Sequence of protein 1:
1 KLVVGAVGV

Sequence of protein 2:
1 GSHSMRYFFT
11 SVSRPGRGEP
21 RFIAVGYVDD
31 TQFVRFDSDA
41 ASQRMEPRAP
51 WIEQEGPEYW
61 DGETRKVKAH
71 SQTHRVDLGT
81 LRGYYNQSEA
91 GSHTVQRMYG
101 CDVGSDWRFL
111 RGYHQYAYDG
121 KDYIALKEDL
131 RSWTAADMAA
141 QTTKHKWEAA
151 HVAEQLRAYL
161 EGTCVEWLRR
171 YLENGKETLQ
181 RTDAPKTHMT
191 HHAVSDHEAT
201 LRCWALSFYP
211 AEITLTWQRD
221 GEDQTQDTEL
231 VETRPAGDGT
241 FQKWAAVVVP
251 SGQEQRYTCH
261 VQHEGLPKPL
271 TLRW

Residue-level contacts at the interface:
Residue F33 in protein 2 interacts with residue K1 in protein 1 (closest heavy-atom distance 4.8 Å).
Residue Y99 in protein 2 contacts residue L2 in protein 1 (closest heavy-atom distance 3.3 Å).
Residue T73 in protein 2 interacts with residue G8 in protein 1 (closest heavy-atom distance 3.8 Å).
Residue R97 in protein 2 interacts with residue A6 in protein 1 (closest heavy-atom distance 4.0 Å).
Residue K66 in protein 2 contacts residue V3 in protein 1 (closest heavy-atom distance 3.5 Å).
Residue T80 in protein 2 contacts residue V9 in protein 1 (closest heavy-atom distance 3.5 Å).
Residue D77 in protein 2 is in contact with residue V9 in protein 1 (closest heavy-atom distance 2.9 Å).
Residue M5 in protein 2 contacts residue K1 in protein 1 (closest heavy-atom distance 3.8 Å).
Residue Y159 in protein 2 contacts residue V3 in protein 1 (closest heavy-atom distance 3.6 Å).
Residue Y99 in protein 2 contacts residue V3 in protein 1 (closest heavy-atom distance 3.1 Å).
Residue V152 in protein 2 is in contact with residue V7 in protein 1 (closest heavy-atom distance 4.0 Å).
Residue W147 in protein 2 interacts with residue V7 in protein 1 (closest heavy-atom distance 3.6 Å).
Residue Y7 in protein 2 interacts with residue K1 in protein 1 (closest heavy-atom distance 2.9 Å).
Residue L81 in protein 2 is in contact with residue V9 in protein 1 (closest heavy-atom distance 3.9 Å).
Residue H70 in protein 2 is in contact with residue A6 in protein 1 (closest heavy-atom distance 4.5 Å).
Residue Y59 in protein 2 interacts with residue K1 in protein 1 (closest heavy-atom distance 3.8 Å).
Residue Y116 in protein 2 is in contact with residue V9 in protein 1 (closest heavy-atom distance 3.5 Å).
Residue V67 in protein 2 contacts residue L2 in protein 1 (closest heavy-atom distance 3.6 Å).
Residue Y123 in protein 2 contacts residue V9 in protein 1 (closest heavy-atom distance 4.1 Å).
Residue K66 in protein 2 contacts residue L2 in protein 1 (closest heavy-atom distance 2.9 Å).
Residue Y159 in protein 2 is in contact with residue K1 in protein 1 (closest heavy-atom distance 2.6 Å).
Residue D77 in protein 2 contacts residue G8 in protein 1 (closest heavy-atom distance 3.2 Å).
Residue T73 in protein 2 contacts residue V7 in protein 1 (closest heavy-atom distance 3.9 Å).
Residue A69 in protein 2 is in contact with residue V4 in protein 1 (closest heavy-atom distance 4.8 Å).
Residue H70 in protein 2 contacts residue G5 in protein 1 (closest heavy-atom distance 4.7 Å).
Residue W147 in protein 2 interacts with residue G8 in protein 1 (closest heavy-atom distance 2.9 Å).
Residue K66 in protein 2 is in contact with residue K1 in protein 1 (closest heavy-atom distance 4.0 Å).
Residue T143 in protein 2 interacts with residue V9 in protein 1 (closest heavy-atom distance 2.7 Å).
Residue T163 in protein 2 interacts with residue K1 in protein 1 (closest heavy-atom distance 4.2 Å).
Residue E63 in protein 2 contacts residue K1 in protein 1 (closest heavy-atom distance 3.5 Å).
Residue W167 in protein 2 is in contact with residue K1 in protein 1 (closest heavy-atom distance 3.3 Å).
Residue Y159 in protein 2 interacts with residue L2 in protein 1 (closest heavy-atom distance 3.7 Å).
Residue Y84 in protein 2 contacts residue V9 in protein 1 (closest heavy-atom distance 2.8 Å).
Residue T73 in protein 2 contacts residue A6 in protein 1 (closest heavy-atom distance 2.7 Å).
Residue K146 in protein 2 interacts with residue G8 in protein 1 (closest heavy-atom distance 2.8 Å).
Residue K146 in protein 2 is in contact with residue V9 in protein 1 (closest heavy-atom distance 3.4 Å).
Residue H70 in protein 2 contacts residue L2 in protein 1 (closest heavy-atom distance 4.2 Å).
Residue K146 in protein 2 contacts residue V7 in protein 1 (closest heavy-atom distance 4.0 Å).
Residue Y171 in protein 2 is in contact with residue K1 in protein 1 (closest heavy-atom distance 2.7 Å).
Residue M45 in protein 2 is in contact with residue L2 in protein 1 (closest heavy-atom distance 3.5 Å).
Residue E63 in protein 2 contacts residue L2 in protein 1 (closest heavy-atom distance 2.9 Å).
Residue W147 in protein 2 interacts with residue V9 in protein 1 (closest heavy-atom distance 4.0 Å).
Residue Y7 in protein 2 contacts residue L2 in protein 1 (closest heavy-atom distance 3.5 Å).
Residue L156 in protein 2 is in contact with residue V3 in protein 1 (closest heavy-atom distance 4.4 Å).
Residue T142 in protein 2 contacts residue V9 in protein 1 (closest heavy-atom distance 5.0 Å).
Residue A150 in protein 2 contacts residue V7 in protein 1 (closest heavy-atom distance 4.8 Å).
Residue R97 in protein 2 contacts residue V7 in protein 1 (closest heavy-atom distance 4.8 Å).
Residue F9 in protein 2 interacts with residue L2 in protein 1 (closest heavy-atom distance 3.6 Å).
Residue Q155 in protein 2 contacts residue V7 in protein 1 (closest heavy-atom distance 4.3 Å).
Residue K66 in protein 2 interacts with residue V4 in protein 1 (closest heavy-atom distance 3.8 Å).
Residue H70 in protein 2 interacts with residue V3 in protein 1 (closest heavy-atom distance 3.3 Å).

The following describes two proteins that form a bound complex.